These two protein chains interact to form a complex.

Interface contacts:
Residue A764 in the second protein is in contact with residue D242 in the first protein (closest heavy-atom distance 4.8 Å).
Residue Y760 in the second protein is in contact with residue A273 in the first protein (closest heavy-atom distance 3.5 Å).
Residue A764 in the second protein contacts residue L272 in the first protein (closest heavy-atom distance 4.9 Å).
Residue Y760 in the second protein contacts residue L272 in the first protein (closest heavy-atom distance 3.7 Å).
Residue R761 in the second protein is in contact with residue D242 in the first protein (closest heavy-atom distance 4.2 Å).
Residue M754 in the second protein interacts with residue E277 in the first protein (closest heavy-atom distance 4.9 Å).
Residue D756 in the second protein is in contact with residue E276 in the first protein (closest heavy-atom distance 3.6 Å).
Residue D756 in the second protein is in contact with residue H271 in the first protein (closest heavy-atom distance 3.3 Å).
Residue K759 in the second protein contacts residue F274 in the first protein (closest heavy-atom distance 4.2 Å).
Residue Y760 in the second protein contacts residue D242 in the first protein (closest heavy-atom distance 4.5 Å).
Residue D756 in the second protein interacts with residue F274 in the first protein (closest heavy-atom distance 3.5 Å).
Residue D756 in the second protein contacts residue E275 in the first protein (closest heavy-atom distance 4.5 Å).
Residue M763 in the second protein contacts residue A273 in the first protein (closest heavy-atom distance 4.2 Å).
Residue M753 in the second protein is in contact with residue F278 in the first protein (closest heavy-atom distance 3.7 Å).
Residue T752 in the second protein is in contact with residue E276 in the first protein (closest heavy-atom distance 4.2 Å).
Residue M753 in the second protein interacts with residue E277 in the first protein (closest heavy-atom distance 3.3 Å).
Residue M753 in the second protein interacts with residue E276 in the first protein (closest heavy-atom distance 3.3 Å).
Residue M754 in the second protein is in contact with residue F278 in the first protein (closest heavy-atom distance 3.7 Å).
Residue Y760 in the second protein contacts residue H271 in the first protein (closest heavy-atom distance 3.7 Å).
Residue F757 in the second protein interacts with residue H271 in the first protein (closest heavy-atom distance 3.6 Å).
Residue Y760 in the second protein contacts residue F274 in the first protein (closest heavy-atom distance 4.0 Å).
Residue A764 in the second protein is in contact with residue A273 in the first protein (closest heavy-atom distance 3.8 Å).

Sequence of the second protein:
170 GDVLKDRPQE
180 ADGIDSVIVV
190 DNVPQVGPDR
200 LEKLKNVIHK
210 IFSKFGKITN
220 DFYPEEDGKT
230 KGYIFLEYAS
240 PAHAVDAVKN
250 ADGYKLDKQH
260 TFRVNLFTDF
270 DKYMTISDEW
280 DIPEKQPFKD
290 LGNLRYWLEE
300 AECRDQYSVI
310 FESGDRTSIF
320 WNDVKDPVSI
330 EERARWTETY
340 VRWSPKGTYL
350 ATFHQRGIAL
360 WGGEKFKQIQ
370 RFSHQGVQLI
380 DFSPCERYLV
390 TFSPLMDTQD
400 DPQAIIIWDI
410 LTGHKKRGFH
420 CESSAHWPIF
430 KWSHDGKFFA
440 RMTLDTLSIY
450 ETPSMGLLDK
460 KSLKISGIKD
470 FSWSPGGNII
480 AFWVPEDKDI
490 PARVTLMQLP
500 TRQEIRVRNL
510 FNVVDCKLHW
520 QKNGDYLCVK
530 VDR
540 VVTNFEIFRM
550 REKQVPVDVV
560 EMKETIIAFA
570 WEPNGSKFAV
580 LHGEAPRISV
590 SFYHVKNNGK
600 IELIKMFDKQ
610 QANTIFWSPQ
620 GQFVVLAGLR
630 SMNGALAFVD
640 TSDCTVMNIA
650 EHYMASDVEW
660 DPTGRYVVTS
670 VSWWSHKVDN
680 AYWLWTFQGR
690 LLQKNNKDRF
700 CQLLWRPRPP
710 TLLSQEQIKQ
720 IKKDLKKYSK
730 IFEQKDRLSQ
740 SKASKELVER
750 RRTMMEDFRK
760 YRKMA

Sequence of the first protein:
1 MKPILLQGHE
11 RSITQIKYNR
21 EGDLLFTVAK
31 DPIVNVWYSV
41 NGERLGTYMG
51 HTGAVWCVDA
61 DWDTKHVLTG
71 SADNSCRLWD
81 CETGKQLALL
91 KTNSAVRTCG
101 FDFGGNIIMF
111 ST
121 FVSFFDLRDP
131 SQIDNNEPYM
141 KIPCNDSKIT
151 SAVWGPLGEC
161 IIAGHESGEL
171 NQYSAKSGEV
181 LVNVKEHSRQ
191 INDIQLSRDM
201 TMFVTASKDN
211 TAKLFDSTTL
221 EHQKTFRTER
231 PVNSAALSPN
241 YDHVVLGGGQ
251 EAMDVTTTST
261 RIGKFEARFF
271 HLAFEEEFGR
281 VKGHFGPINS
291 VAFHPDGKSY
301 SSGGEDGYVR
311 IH